Sequence of the second protein:
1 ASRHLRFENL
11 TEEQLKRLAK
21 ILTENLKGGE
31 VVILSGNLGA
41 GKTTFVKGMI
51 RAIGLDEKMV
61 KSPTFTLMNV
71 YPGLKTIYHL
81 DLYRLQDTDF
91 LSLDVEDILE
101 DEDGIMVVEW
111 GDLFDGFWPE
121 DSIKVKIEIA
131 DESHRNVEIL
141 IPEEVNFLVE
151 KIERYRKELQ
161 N

This data describes a binding interaction between two proteins.

Interface contacts:
Residue Y178 in the first protein interacts with residue F65 in the second protein (closest heavy-atom distance 4.3 Å).
Residue H53 in the first protein interacts with residue D89 in the second protein (closest heavy-atom distance 2.9 Å).
Residue N327 in the first protein interacts with residue V70 in the second protein (closest heavy-atom distance 3.0 Å).
Residue G164 in the first protein interacts with residue F65 in the second protein (closest heavy-atom distance 4.6 Å).
Residue R52 in the first protein contacts residue R84 in the second protein (closest heavy-atom distance 4.1 Å).
Residue Y221 in the first protein contacts residue E132 in the second protein (closest heavy-atom distance 2.9 Å).
Residue R52 in the first protein interacts with residue D87 in the second protein (closest heavy-atom distance 3.5 Å).
Residue E165 in the first protein interacts with residue S62 in the second protein (closest heavy-atom distance 2.4 Å).
Residue E157 in the first protein contacts residue K58 in the second protein (closest heavy-atom distance 4.6 Å).
Residue C13 in the first protein contacts residue R84 in the second protein (closest heavy-atom distance 4.1 Å).
Residue R52 in the first protein contacts residue L85 in the second protein (closest heavy-atom distance 4.0 Å).
Residue K169 in the first protein is in contact with residue S62 in the second protein (closest heavy-atom distance 3.8 Å).
Residue Y178 in the first protein is in contact with residue R84 in the second protein (closest heavy-atom distance 4.5 Å).
Residue R225 in the first protein is in contact with residue E132 in the second protein (closest heavy-atom distance 3.1 Å).
Residue S162 in the first protein interacts with residue F65 in the second protein (closest heavy-atom distance 4.3 Å).
Residue L159 in the first protein interacts with residue K61 in the second protein (closest heavy-atom distance 4.0 Å).
Residue R52 in the first protein interacts with residue F90 in the second protein (closest heavy-atom distance 3.9 Å).
Residue L85 in the first protein interacts with residue F90 in the second protein (closest heavy-atom distance 4.0 Å).
Residue K216 in the first protein is in contact with residue L38 in the second protein (closest heavy-atom distance 3.9 Å).
Residue R52 in the first protein is in contact with residue L67 in the second protein (closest heavy-atom distance 3.6 Å).
Residue L173 in the first protein interacts with residue L38 in the second protein (closest heavy-atom distance 3.8 Å).
Residue L85 in the first protein contacts residue M68 in the second protein (closest heavy-atom distance 3.9 Å).
Residue D168 in the first protein contacts residue F65 in the second protein (closest heavy-atom distance 3.2 Å).
Residue L220 in the first protein is in contact with residue I129 in the second protein (closest heavy-atom distance 3.5 Å).
Residue K169 in the first protein interacts with residue Y83 in the second protein (closest heavy-atom distance 3.9 Å).
Residue T217 in the first protein interacts with residue R135 in the second protein (closest heavy-atom distance 4.6 Å).
Residue T158 in the first protein is in contact with residue K61 in the second protein (closest heavy-atom distance 2.7 Å).
Residue Y221 in the first protein contacts residue S133 in the second protein (closest heavy-atom distance 4.5 Å).
Residue L220 in the first protein is in contact with residue L38 in the second protein (closest heavy-atom distance 3.4 Å).
Residue D160 in the first protein interacts with residue S62 in the second protein (closest heavy-atom distance 3.1 Å).
Residue L159 in the first protein interacts with residue V60 in the second protein (closest heavy-atom distance 3.4 Å).
Residue K216 in the first protein contacts residue G39 in the second protein (closest heavy-atom distance 4.5 Å).
Residue C13 in the first protein interacts with residue F65 in the second protein (closest heavy-atom distance 3.9 Å).
Residue K169 in the first protein is in contact with residue T64 in the second protein (closest heavy-atom distance 3.1 Å).
Residue H53 in the first protein is in contact with residue D87 in the second protein (closest heavy-atom distance 4.6 Å).
Residue L85 in the first protein is in contact with residue L67 in the second protein (closest heavy-atom distance 4.6 Å).
Residue R172 in the first protein interacts with residue L38 in the second protein (closest heavy-atom distance 4.6 Å).
Residue T217 in the first protein contacts residue G39 in the second protein (closest heavy-atom distance 3.6 Å).
Residue G138 in the first protein is in contact with residue F65 in the second protein (closest heavy-atom distance 3.1 Å).
Residue K169 in the first protein contacts residue L38 in the second protein (closest heavy-atom distance 3.9 Å).
Residue D14 in the first protein interacts with residue L67 in the second protein (closest heavy-atom distance 4.5 Å).
Residue Q224 in the first protein contacts residue I129 in the second protein (closest heavy-atom distance 4.4 Å).
Residue L85 in the first protein contacts residue T66 in the second protein (closest heavy-atom distance 3.8 Å).
Residue Y221 in the first protein contacts residue R135 in the second protein (closest heavy-atom distance 2.6 Å).
Residue L159 in the first protein contacts residue K58 in the second protein (closest heavy-atom distance 3.9 Å).
Residue D160 in the first protein is in contact with residue V60 in the second protein (closest heavy-atom distance 4.6 Å).
Residue E165 in the first protein interacts with residue F65 in the second protein (closest heavy-atom distance 4.0 Å).
Residue Y221 in the first protein contacts residue D131 in the second protein (closest heavy-atom distance 4.1 Å).
Residue D160 in the first protein is in contact with residue K61 in the second protein (closest heavy-atom distance 3.9 Å).
Residue G139 in the first protein is in contact with residue F65 in the second protein (closest heavy-atom distance 3.8 Å).
Residue D14 in the first protein contacts residue R84 in the second protein (closest heavy-atom distance 2.9 Å).
Residue Y221 in the first protein interacts with residue I129 in the second protein (closest heavy-atom distance 4.3 Å).
Residue E165 in the first protein is in contact with residue T64 in the second protein (closest heavy-atom distance 2.9 Å).
Residue D161 in the first protein is in contact with residue S62 in the second protein (closest heavy-atom distance 3.2 Å).
Residue R172 in the first protein is in contact with residue Y83 in the second protein (closest heavy-atom distance 2.9 Å).
Residue E157 in the first protein contacts residue K61 in the second protein (closest heavy-atom distance 3.0 Å).
Residue L159 in the first protein is in contact with residue K47 in the second protein (closest heavy-atom distance 2.8 Å).
Residue N327 in the first protein is in contact with residue P72 in the second protein (closest heavy-atom distance 4.0 Å).
Residue G87 in the first protein contacts residue D94 in the second protein (closest heavy-atom distance 4.4 Å).
Residue P326 in the first protein is in contact with residue V70 in the second protein (closest heavy-atom distance 4.5 Å).

Sequence of the first protein:
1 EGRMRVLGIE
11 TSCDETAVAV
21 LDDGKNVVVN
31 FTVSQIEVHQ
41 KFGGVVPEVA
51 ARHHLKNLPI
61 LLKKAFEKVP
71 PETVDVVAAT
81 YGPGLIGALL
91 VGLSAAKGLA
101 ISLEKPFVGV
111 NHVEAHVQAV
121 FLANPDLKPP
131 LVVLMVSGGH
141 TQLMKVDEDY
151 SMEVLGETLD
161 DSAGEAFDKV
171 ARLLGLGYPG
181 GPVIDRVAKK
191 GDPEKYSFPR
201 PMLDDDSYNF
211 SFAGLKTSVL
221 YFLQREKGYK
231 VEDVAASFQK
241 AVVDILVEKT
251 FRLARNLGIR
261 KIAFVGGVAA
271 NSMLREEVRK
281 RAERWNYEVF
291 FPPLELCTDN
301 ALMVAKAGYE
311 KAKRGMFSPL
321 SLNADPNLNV